Sequence of chain A:
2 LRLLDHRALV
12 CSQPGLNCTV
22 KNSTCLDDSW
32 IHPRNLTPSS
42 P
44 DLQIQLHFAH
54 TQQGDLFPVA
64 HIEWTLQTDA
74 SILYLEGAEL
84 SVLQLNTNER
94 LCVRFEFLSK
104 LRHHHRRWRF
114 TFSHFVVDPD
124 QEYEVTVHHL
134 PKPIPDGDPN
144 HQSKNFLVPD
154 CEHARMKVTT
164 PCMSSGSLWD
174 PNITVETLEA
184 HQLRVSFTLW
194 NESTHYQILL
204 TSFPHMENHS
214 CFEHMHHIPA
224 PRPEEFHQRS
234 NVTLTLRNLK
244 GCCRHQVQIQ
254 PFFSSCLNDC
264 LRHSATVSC

Sequence of chain B:
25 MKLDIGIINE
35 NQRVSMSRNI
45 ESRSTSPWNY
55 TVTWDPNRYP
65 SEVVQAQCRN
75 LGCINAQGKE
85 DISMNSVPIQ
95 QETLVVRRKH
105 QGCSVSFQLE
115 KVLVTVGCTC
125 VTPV

These two protein chains interact to form a complex.

Residue-level contacts at the interface:
Residue L27 in chain A interacts with residue Y63 in chain B (closest heavy-atom distance 3.3 Å).
Residue R93 in chain A interacts with residue E66 in chain B (closest heavy-atom distance 4.1 Å).
Residue T129 in chain A interacts with residue E66 in chain B (closest heavy-atom distance 3.8 Å).
Residue D262 in chain A is in contact with residue R42 in chain B (closest heavy-atom distance 2.9 Å).
Residue L88 in chain A is in contact with residue V56 in chain B (closest heavy-atom distance 3.6 Å).
Residue L88 in chain A is in contact with residue Y54 in chain B (closest heavy-atom distance 3.9 Å).
Residue R93 in chain A interacts with residue Y63 in chain B (closest heavy-atom distance 3.5 Å).
Residue L2 in chain A is in contact with residue Q36 in chain B (closest heavy-atom distance 3.7 Å).
Residue T25 in chain A is in contact with residue I31 in chain B (closest heavy-atom distance 3.1 Å).
Residue P138 in chain A interacts with residue H104 in chain B (closest heavy-atom distance 3.3 Å).
Residue D139 in chain A interacts with residue H104 in chain B (closest heavy-atom distance 3.3 Å).
Residue N89 in chain A contacts residue R42 in chain B (closest heavy-atom distance 3.4 Å).
Residue Q124 in chain A is in contact with residue S41 in chain B (closest heavy-atom distance 3.2 Å).
Residue C26 in chain A contacts residue Y63 in chain B (closest heavy-atom distance 3.2 Å).
Residue H144 in chain A contacts residue W58 in chain B (closest heavy-atom distance 3.4 Å).
Residue H131 in chain A contacts residue E66 in chain B (closest heavy-atom distance 4.3 Å).
Residue W31 in chain A interacts with residue Y63 in chain B (closest heavy-atom distance 3.9 Å).
Residue W31 in chain A contacts residue R102 in chain B (closest heavy-atom distance 2.7 Å).
Residue I32 in chain A interacts with residue I29 in chain B (closest heavy-atom distance 4.0 Å).
Residue Q124 in chain A contacts residue E45 in chain B (closest heavy-atom distance 4.4 Å).
Residue Q87 in chain A interacts with residue R37 in chain B (closest heavy-atom distance 4.2 Å).
Residue T25 in chain A contacts residue Y63 in chain B (closest heavy-atom distance 3.1 Å).
Residue L88 in chain A contacts residue V68 in chain B (closest heavy-atom distance 3.7 Å).
Residue W31 in chain A is in contact with residue V100 in chain B (closest heavy-atom distance 3.5 Å).
Residue P136 in chain A is in contact with residue R102 in chain B (closest heavy-atom distance 4.2 Å).
Residue D121 in chain A interacts with residue M40 in chain B (closest heavy-atom distance 4.0 Å).
Residue Q87 in chain A is in contact with residue S41 in chain B (closest heavy-atom distance 3.1 Å).
Residue W31 in chain A interacts with residue P60 in chain B (closest heavy-atom distance 2.8 Å).
Residue N91 in chain A interacts with residue V67 in chain B (closest heavy-atom distance 3.9 Å).
Residue L2 in chain A is in contact with residue R37 in chain B (closest heavy-atom distance 4.0 Å).
Residue W31 in chain A interacts with residue R62 in chain B (closest heavy-atom distance 3.7 Å).
Residue S84 in chain A interacts with residue E66 in chain B (closest heavy-atom distance 4.0 Å).
Residue T90 in chain A is in contact with residue R37 in chain B (closest heavy-atom distance 4.4 Å).
Residue L27 in chain A interacts with residue I29 in chain B (closest heavy-atom distance 4.4 Å).
Residue D262 in chain A contacts residue I44 in chain B (closest heavy-atom distance 4.4 Å).
Residue N91 in chain A is in contact with residue E66 in chain B (closest heavy-atom distance 4.3 Å).
Residue P138 in chain A contacts residue R102 in chain B (closest heavy-atom distance 3.5 Å).
Residue E127 in chain A is in contact with residue V56 in chain B (closest heavy-atom distance 4.1 Å).
Residue D123 in chain A contacts residue N43 in chain B (closest heavy-atom distance 3.0 Å).
Residue N89 in chain A interacts with residue Y54 in chain B (closest heavy-atom distance 3.5 Å).
Residue D121 in chain A is in contact with residue S41 in chain B (closest heavy-atom distance 3.2 Å).
Residue D121 in chain A contacts residue S39 in chain B (closest heavy-atom distance 4.1 Å).
Residue N89 in chain A interacts with residue N43 in chain B (closest heavy-atom distance 4.2 Å).
Residue L86 in chain A contacts residue V68 in chain B (closest heavy-atom distance 3.4 Å).
Residue D262 in chain A is in contact with residue R47 in chain B (closest heavy-atom distance 2.8 Å).
Residue Q124 in chain A interacts with residue N43 in chain B (closest heavy-atom distance 2.9 Å).
Residue N91 in chain A contacts residue V68 in chain B (closest heavy-atom distance 2.9 Å).
Residue L86 in chain A contacts residue E66 in chain B (closest heavy-atom distance 3.6 Å).
Residue P122 in chain A is in contact with residue M40 in chain B (closest heavy-atom distance 3.7 Å).
Residue H131 in chain A contacts residue S65 in chain B (closest heavy-atom distance 4.2 Å).
Residue D121 in chain A interacts with residue R37 in chain B (closest heavy-atom distance 2.5 Å).
Residue C259 in chain A interacts with residue R42 in chain B (closest heavy-atom distance 3.1 Å).
Residue E92 in chain A interacts with residue R37 in chain B (closest heavy-atom distance 2.5 Å).
Residue N89 in chain A contacts residue E45 in chain B (closest heavy-atom distance 3.4 Å).
Residue W31 in chain A interacts with residue N61 in chain B (closest heavy-atom distance 3.2 Å).
Residue I32 in chain A is in contact with residue F111 in chain B (closest heavy-atom distance 2.8 Å).
Residue Q124 in chain A is in contact with residue R42 in chain B (closest heavy-atom distance 4.0 Å).
Residue R93 in chain A is in contact with residue P64 in chain B (closest heavy-atom distance 3.2 Å).
Residue T25 in chain A interacts with residue I29 in chain B (closest heavy-atom distance 4.1 Å).
Residue N91 in chain A interacts with residue V118 in chain B (closest heavy-atom distance 4.2 Å).